Sequence of protein 2:
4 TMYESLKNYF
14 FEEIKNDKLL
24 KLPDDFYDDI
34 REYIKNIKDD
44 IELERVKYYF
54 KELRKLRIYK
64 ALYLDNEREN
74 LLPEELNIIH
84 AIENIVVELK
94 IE

Sequence of protein 1:
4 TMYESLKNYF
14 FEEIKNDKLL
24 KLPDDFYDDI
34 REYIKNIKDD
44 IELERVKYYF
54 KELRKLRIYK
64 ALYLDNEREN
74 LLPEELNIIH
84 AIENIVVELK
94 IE

Residue-level contacts at the interface:
Residue I85 in protein 1 is in contact with residue K58 in protein 2 (closest heavy-atom distance 4.1 Å).
Residue K38 in protein 1 contacts residue E91 in protein 2 (closest heavy-atom distance 3.2 Å).
Residue L65 in protein 1 is in contact with residue K58 in protein 2 (closest heavy-atom distance 3.2 Å).
Residue I88 in protein 1 is in contact with residue V49 in protein 2 (closest heavy-atom distance 4.3 Å).
Residue I85 in protein 1 is in contact with residue F53 in protein 2 (closest heavy-atom distance 4.1 Å).
Residue L92 in protein 1 is in contact with residue K38 in protein 2 (closest heavy-atom distance 4.0 Å).
Residue Y62 in protein 1 is in contact with residue Y62 in protein 2 (closest heavy-atom distance 3.4 Å).
Residue E95 in protein 1 is in contact with residue K38 in protein 2 (closest heavy-atom distance 4.4 Å).
Residue E91 in protein 1 is in contact with residue K38 in protein 2 (closest heavy-atom distance 3.2 Å).
Residue A84 in protein 1 is in contact with residue I81 in protein 2 (closest heavy-atom distance 3.8 Å).
Residue F53 in protein 1 is in contact with residue N87 in protein 2 (closest heavy-atom distance 3.5 Å).
Residue E86 in protein 1 interacts with residue K58 in protein 2 (closest heavy-atom distance 3.7 Å).
Residue I85 in protein 1 contacts residue I81 in protein 2 (closest heavy-atom distance 3.7 Å).
Residue K58 in protein 1 contacts residue L65 in protein 2 (closest heavy-atom distance 3.2 Å).
Residue I33 in protein 1 is in contact with residue I88 in protein 2 (closest heavy-atom distance 4.3 Å).
Residue K50 in protein 1 interacts with residue I88 in protein 2 (closest heavy-atom distance 4.0 Å).
Residue Y66 in protein 1 contacts residue L59 in protein 2 (closest heavy-atom distance 3.1 Å).
Residue Y62 in protein 1 interacts with residue Y66 in protein 2 (closest heavy-atom distance 4.4 Å).
Residue I61 in protein 1 is in contact with residue L65 in protein 2 (closest heavy-atom distance 4.4 Å).
Residue K58 in protein 1 interacts with residue I85 in protein 2 (closest heavy-atom distance 4.1 Å).
Residue R34 in protein 1 is in contact with residue V90 in protein 2 (closest heavy-atom distance 3.8 Å).
Residue R57 in protein 1 contacts residue A84 in protein 2 (closest heavy-atom distance 2.7 Å).
Residue I37 in protein 1 is in contact with residue I88 in protein 2 (closest heavy-atom distance 4.2 Å).
Residue K38 in protein 1 interacts with residue L92 in protein 2 (closest heavy-atom distance 4.0 Å).
Residue K58 in protein 1 interacts with residue E86 in protein 2 (closest heavy-atom distance 3.7 Å).
Residue A84 in protein 1 contacts residue R57 in protein 2 (closest heavy-atom distance 2.7 Å).
Residue I88 in protein 1 contacts residue I33 in protein 2 (closest heavy-atom distance 4.3 Å).
Residue I81 in protein 1 contacts residue A84 in protein 2 (closest heavy-atom distance 3.8 Å).
Residue I81 in protein 1 contacts residue I85 in protein 2 (closest heavy-atom distance 3.7 Å).
Residue E86 in protein 1 is in contact with residue K54 in protein 2 (closest heavy-atom distance 3.6 Å).
Residue E55 in protein 1 interacts with residue Y66 in protein 2 (closest heavy-atom distance 4.4 Å).
Residue I37 in protein 1 contacts residue V90 in protein 2 (closest heavy-atom distance 4.2 Å).
Residue K54 in protein 1 interacts with residue E86 in protein 2 (closest heavy-atom distance 3.6 Å).
Residue I88 in protein 1 is in contact with residue R34 in protein 2 (closest heavy-atom distance 4.4 Å).
Residue F53 in protein 1 is in contact with residue I85 in protein 2 (closest heavy-atom distance 4.1 Å).
Residue L65 in protein 1 contacts residue I61 in protein 2 (closest heavy-atom distance 4.4 Å).
Residue F53 in protein 1 contacts residue E86 in protein 2 (closest heavy-atom distance 3.7 Å).
Residue Y66 in protein 1 contacts residue Y62 in protein 2 (closest heavy-atom distance 4.4 Å).
Residue Y66 in protein 1 interacts with residue E55 in protein 2 (closest heavy-atom distance 4.4 Å).
Residue F53 in protein 1 interacts with residue I88 in protein 2 (closest heavy-atom distance 3.4 Å).
Residue R34 in protein 1 interacts with residue I88 in protein 2 (closest heavy-atom distance 4.4 Å).
Residue I88 in protein 1 contacts residue F53 in protein 2 (closest heavy-atom distance 3.4 Å).
Residue I85 in protein 1 contacts residue R57 in protein 2 (closest heavy-atom distance 2.8 Å).
Residue E86 in protein 1 interacts with residue F53 in protein 2 (closest heavy-atom distance 3.7 Å).
Residue V89 in protein 1 contacts residue R34 in protein 2 (closest heavy-atom distance 2.9 Å).
Residue V90 in protein 1 contacts residue R34 in protein 2 (closest heavy-atom distance 3.8 Å).
Residue R34 in protein 1 interacts with residue V89 in protein 2 (closest heavy-atom distance 2.9 Å).
Residue I85 in protein 1 contacts residue I61 in protein 2 (closest heavy-atom distance 4.1 Å).
Residue V49 in protein 1 contacts residue I88 in protein 2 (closest heavy-atom distance 4.3 Å).
Residue L59 in protein 1 is in contact with residue Y66 in protein 2 (closest heavy-atom distance 3.1 Å).
Residue N87 in protein 1 interacts with residue F53 in protein 2 (closest heavy-atom distance 3.5 Å).
Residue R57 in protein 1 interacts with residue I85 in protein 2 (closest heavy-atom distance 2.8 Å).
Residue I88 in protein 1 contacts residue K50 in protein 2 (closest heavy-atom distance 4.0 Å).
Residue I88 in protein 1 is in contact with residue I37 in protein 2 (closest heavy-atom distance 4.2 Å).
Residue Y66 in protein 1 interacts with residue K58 in protein 2 (closest heavy-atom distance 3.3 Å).
Residue V90 in protein 1 interacts with residue I37 in protein 2 (closest heavy-atom distance 4.2 Å).
Residue K58 in protein 1 is in contact with residue Y66 in protein 2 (closest heavy-atom distance 3.3 Å).
Residue I81 in protein 1 is in contact with residue I81 in protein 2 (closest heavy-atom distance 4.4 Å).
Residue K38 in protein 1 interacts with residue E95 in protein 2 (closest heavy-atom distance 4.4 Å).
Residue I61 in protein 1 contacts residue I85 in protein 2 (closest heavy-atom distance 4.1 Å).

The following describes two proteins that form a bound complex.